Sequence of protein 1:
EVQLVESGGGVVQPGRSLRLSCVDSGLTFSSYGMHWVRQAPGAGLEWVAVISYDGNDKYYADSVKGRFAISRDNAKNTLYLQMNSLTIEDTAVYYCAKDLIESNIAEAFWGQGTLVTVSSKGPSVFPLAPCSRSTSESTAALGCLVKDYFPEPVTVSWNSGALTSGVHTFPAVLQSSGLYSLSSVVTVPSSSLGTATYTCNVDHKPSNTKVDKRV

Sequence of protein 2:
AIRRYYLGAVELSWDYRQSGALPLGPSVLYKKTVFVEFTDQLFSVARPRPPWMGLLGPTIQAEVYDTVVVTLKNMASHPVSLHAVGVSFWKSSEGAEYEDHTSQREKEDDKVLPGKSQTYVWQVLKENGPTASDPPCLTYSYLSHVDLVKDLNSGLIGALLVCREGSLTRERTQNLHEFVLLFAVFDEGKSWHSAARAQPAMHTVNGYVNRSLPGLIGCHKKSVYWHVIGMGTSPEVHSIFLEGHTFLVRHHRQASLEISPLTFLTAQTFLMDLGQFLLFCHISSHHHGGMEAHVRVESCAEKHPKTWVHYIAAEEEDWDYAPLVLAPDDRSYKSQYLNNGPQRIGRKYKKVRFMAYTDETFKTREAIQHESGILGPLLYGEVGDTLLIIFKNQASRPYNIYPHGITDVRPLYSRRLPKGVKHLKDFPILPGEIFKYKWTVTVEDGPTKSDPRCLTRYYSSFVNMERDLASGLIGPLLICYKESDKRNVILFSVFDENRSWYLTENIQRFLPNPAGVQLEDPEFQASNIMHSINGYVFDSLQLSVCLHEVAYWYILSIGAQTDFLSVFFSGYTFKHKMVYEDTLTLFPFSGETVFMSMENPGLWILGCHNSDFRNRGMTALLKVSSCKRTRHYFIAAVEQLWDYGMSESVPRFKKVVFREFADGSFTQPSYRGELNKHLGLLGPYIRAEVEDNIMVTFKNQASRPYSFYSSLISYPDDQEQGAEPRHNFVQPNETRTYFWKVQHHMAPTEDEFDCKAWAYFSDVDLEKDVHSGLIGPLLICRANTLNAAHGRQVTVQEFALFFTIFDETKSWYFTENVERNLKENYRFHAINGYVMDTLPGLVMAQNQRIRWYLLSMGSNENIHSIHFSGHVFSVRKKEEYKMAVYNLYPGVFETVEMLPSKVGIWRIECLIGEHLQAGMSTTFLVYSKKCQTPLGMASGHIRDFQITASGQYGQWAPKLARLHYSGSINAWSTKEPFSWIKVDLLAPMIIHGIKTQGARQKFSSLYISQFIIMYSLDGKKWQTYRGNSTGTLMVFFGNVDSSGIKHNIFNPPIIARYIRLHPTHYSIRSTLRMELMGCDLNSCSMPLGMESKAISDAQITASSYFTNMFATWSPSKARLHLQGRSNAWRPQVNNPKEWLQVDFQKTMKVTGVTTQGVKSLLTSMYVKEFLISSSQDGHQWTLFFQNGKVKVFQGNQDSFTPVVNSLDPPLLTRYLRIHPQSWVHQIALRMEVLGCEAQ

Contacts between the two chains:
Residue I1293 in protein 2 interacts with residue E102 in protein 1 (closest heavy-atom distance 3.7 Å).
Residue F1228 in protein 2 contacts residue K98 in protein 1 (closest heavy-atom distance 4.0 Å).
Residue S1229 in protein 2 contacts residue I101 in protein 1 (closest heavy-atom distance 3.2 Å).
Residue R1225 in protein 2 contacts residue Y32 in protein 1 (closest heavy-atom distance 3.2 Å).
Residue K1227 in protein 2 contacts residue L100 in protein 1 (closest heavy-atom distance 3.1 Å).
Residue K1227 in protein 2 contacts residue I101 in protein 1 (closest heavy-atom distance 4.2 Å).
Residue F1228 in protein 2 is in contact with residue H35 in protein 1 (closest heavy-atom distance 4.6 Å).
Residue F1228 in protein 2 interacts with residue G55 in protein 1 (closest heavy-atom distance 3.5 Å).
Residue F1228 in protein 2 is in contact with residue I101 in protein 1 (closest heavy-atom distance 4.8 Å).
Residue K1227 in protein 2 interacts with residue E107 in protein 1 (closest heavy-atom distance 4.8 Å).
Residue I1293 in protein 2 is in contact with residue I101 in protein 1 (closest heavy-atom distance 3.1 Å).
Residue F1228 in protein 2 is in contact with residue Y32 in protein 1 (closest heavy-atom distance 3.9 Å).
Residue K1227 in protein 2 contacts residue D99 in protein 1 (closest heavy-atom distance 2.5 Å).
Residue F1228 in protein 2 contacts residue S30 in protein 1 (closest heavy-atom distance 3.3 Å).

This data describes a binding interaction between two proteins.